Sequence of protein 2:
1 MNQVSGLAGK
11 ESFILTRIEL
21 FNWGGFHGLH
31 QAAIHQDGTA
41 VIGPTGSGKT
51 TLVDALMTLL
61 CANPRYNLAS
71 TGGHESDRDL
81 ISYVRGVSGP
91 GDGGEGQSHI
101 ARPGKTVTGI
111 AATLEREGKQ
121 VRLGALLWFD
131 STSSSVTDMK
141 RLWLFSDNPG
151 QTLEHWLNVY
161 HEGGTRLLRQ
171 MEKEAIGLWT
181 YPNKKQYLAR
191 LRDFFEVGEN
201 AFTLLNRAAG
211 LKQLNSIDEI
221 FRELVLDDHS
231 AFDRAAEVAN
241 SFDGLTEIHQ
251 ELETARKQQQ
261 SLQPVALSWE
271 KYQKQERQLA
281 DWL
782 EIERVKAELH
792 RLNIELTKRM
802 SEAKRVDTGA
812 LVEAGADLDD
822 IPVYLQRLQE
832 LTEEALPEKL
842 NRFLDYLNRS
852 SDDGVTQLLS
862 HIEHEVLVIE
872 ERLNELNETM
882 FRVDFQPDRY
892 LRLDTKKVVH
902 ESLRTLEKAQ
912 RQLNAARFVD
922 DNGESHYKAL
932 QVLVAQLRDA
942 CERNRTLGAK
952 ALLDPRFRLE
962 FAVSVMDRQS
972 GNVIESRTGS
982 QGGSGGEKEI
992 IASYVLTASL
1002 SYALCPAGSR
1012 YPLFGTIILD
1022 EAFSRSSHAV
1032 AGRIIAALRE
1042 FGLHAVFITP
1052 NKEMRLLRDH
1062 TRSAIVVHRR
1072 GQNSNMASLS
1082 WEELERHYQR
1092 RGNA

This data describes a binding interaction between two proteins.

Sequence of protein 1:
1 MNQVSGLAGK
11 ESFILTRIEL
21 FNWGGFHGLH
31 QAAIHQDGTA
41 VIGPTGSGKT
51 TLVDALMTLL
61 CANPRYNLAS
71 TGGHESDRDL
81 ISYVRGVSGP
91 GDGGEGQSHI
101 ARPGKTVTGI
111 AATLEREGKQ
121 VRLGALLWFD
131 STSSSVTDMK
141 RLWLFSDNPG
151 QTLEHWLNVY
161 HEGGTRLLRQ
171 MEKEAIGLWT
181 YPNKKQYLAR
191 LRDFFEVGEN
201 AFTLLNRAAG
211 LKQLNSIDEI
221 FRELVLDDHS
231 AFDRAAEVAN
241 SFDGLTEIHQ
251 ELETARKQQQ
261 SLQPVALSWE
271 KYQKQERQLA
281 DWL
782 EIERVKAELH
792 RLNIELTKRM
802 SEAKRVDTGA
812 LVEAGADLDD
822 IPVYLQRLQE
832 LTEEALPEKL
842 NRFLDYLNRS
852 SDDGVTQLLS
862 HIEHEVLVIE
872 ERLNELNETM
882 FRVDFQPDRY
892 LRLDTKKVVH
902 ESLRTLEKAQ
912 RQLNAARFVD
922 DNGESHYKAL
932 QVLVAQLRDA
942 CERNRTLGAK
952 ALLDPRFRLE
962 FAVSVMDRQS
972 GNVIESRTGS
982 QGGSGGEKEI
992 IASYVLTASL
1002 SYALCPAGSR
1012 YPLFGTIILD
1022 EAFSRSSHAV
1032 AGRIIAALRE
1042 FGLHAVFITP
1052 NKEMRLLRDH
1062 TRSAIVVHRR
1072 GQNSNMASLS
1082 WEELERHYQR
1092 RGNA

Contacts between the two chains:
Residue G983 in protein 1 is in contact with residue R78 in protein 2 (closest heavy-atom distance 3.4 Å).
Residue E988 in protein 1 is in contact with residue T45 in protein 2 (closest heavy-atom distance 3.5 Å).
Residue P90 in protein 1 is in contact with residue Q982 in protein 2 (closest heavy-atom distance 2.9 Å).
Residue D92 in protein 1 interacts with residue S981 in protein 2 (closest heavy-atom distance 2.6 Å).
Residue E1054 in protein 1 is in contact with residue K1053 in protein 2 (closest heavy-atom distance 3.4 Å).
Residue K989 in protein 1 is in contact with residue S70 in protein 2 (closest heavy-atom distance 3.4 Å).
Residue G93 in protein 1 contacts residue S981 in protein 2 (closest heavy-atom distance 3.8 Å).
Residue E976 in protein 1 is in contact with residue G91 in protein 2 (closest heavy-atom distance 3.7 Å).
Residue N215 in protein 1 interacts with residue H74 in protein 2 (closest heavy-atom distance 3.9 Å).
Residue K1053 in protein 1 contacts residue F1024 in protein 2 (closest heavy-atom distance 2.7 Å).
Residue T798 in protein 1 interacts with residue K799 in protein 2 (closest heavy-atom distance 3.4 Å).
Residue G984 in protein 1 contacts residue R78 in protein 2 (closest heavy-atom distance 3.1 Å).
Residue R1026 in protein 1 contacts residue K212 in protein 2 (closest heavy-atom distance 3.4 Å).
Residue I975 in protein 1 contacts residue D92 in protein 2 (closest heavy-atom distance 3.7 Å).
Residue R978 in protein 1 contacts residue P90 in protein 2 (closest heavy-atom distance 3.2 Å).
Residue G983 in protein 1 interacts with residue D77 in protein 2 (closest heavy-atom distance 2.6 Å).
Residue Q982 in protein 1 is in contact with residue D77 in protein 2 (closest heavy-atom distance 3.0 Å).
Residue D92 in protein 1 interacts with residue G980 in protein 2 (closest heavy-atom distance 3.0 Å).
Residue K799 in protein 1 interacts with residue A817 in protein 2 (closest heavy-atom distance 3.5 Å).
Residue S1028 in protein 1 contacts residue P44 in protein 2 (closest heavy-atom distance 3.3 Å).
Residue G91 in protein 1 interacts with residue Q982 in protein 2 (closest heavy-atom distance 3.4 Å).
Residue R1026 in protein 1 interacts with residue S70 in protein 2 (closest heavy-atom distance 2.9 Å).
Residue G91 in protein 1 contacts residue S981 in protein 2 (closest heavy-atom distance 3.5 Å).
Residue H791 in protein 1 interacts with residue H791 in protein 2 (closest heavy-atom distance 2.8 Å).
Residue E976 in protein 1 is in contact with residue P90 in protein 2 (closest heavy-atom distance 3.1 Å).
Residue N794 in protein 1 is in contact with residue I795 in protein 2 (closest heavy-atom distance 3.7 Å).
Residue N945 in protein 1 is in contact with residue R946 in protein 2 (closest heavy-atom distance 3.8 Å).
Residue G984 in protein 1 interacts with residue S70 in protein 2 (closest heavy-atom distance 3.7 Å).
Residue T45 in protein 1 is in contact with residue S985 in protein 2 (closest heavy-atom distance 3.0 Å).
Residue V974 in protein 1 is in contact with residue D92 in protein 2 (closest heavy-atom distance 2.6 Å).
Residue I795 in protein 1 contacts residue I795 in protein 2 (closest heavy-atom distance 3.2 Å).
Residue T45 in protein 1 interacts with residue G984 in protein 2 (closest heavy-atom distance 3.5 Å).
Residue K1053 in protein 1 interacts with residue E1054 in protein 2 (closest heavy-atom distance 2.3 Å).
Residue G984 in protein 1 is in contact with residue N67 in protein 2 (closest heavy-atom distance 2.9 Å).
Residue P90 in protein 1 interacts with residue S981 in protein 2 (closest heavy-atom distance 3.7 Å).
Residue N215 in protein 1 contacts residue T71 in protein 2 (closest heavy-atom distance 2.6 Å).
Residue G46 in protein 1 interacts with residue S985 in protein 2 (closest heavy-atom distance 3.4 Å).
Residue K799 in protein 1 contacts residue T798 in protein 2 (closest heavy-atom distance 3.6 Å).
Residue H791 in protein 1 is in contact with residue N794 in protein 2 (closest heavy-atom distance 3.1 Å).
Residue S1025 in protein 1 interacts with residue S1025 in protein 2 (closest heavy-atom distance 3.4 Å).
Residue S1028 in protein 1 contacts residue T45 in protein 2 (closest heavy-atom distance 2.8 Å).
Residue G986 in protein 1 contacts residue E1022 in protein 2 (closest heavy-atom distance 3.8 Å).
Residue S1025 in protein 1 contacts residue K1053 in protein 2 (closest heavy-atom distance 3.6 Å).
Residue S1027 in protein 1 interacts with residue K1053 in protein 2 (closest heavy-atom distance 3.0 Å).
Residue K989 in protein 1 interacts with residue D77 in protein 2 (closest heavy-atom distance 2.9 Å).
Residue R946 in protein 1 interacts with residue R946 in protein 2 (closest heavy-atom distance 2.9 Å).
Residue N794 in protein 1 interacts with residue H791 in protein 2 (closest heavy-atom distance 3.4 Å).
Residue R1026 in protein 1 is in contact with residue A69 in protein 2 (closest heavy-atom distance 3.4 Å).
Residue K1053 in protein 1 is in contact with residue S1027 in protein 2 (closest heavy-atom distance 3.2 Å).
Residue R1026 in protein 1 interacts with residue E1022 in protein 2 (closest heavy-atom distance 3.2 Å).
Residue S981 in protein 1 is in contact with residue P90 in protein 2 (closest heavy-atom distance 3.5 Å).
Residue S977 in protein 1 is in contact with residue G93 in protein 2 (closest heavy-atom distance 3.3 Å).
Residue S985 in protein 1 is in contact with residue T45 in protein 2 (closest heavy-atom distance 3.4 Å).
Residue S977 in protein 1 is in contact with residue D92 in protein 2 (closest heavy-atom distance 2.7 Å).
Residue T798 in protein 1 is in contact with residue I795 in protein 2 (closest heavy-atom distance 3.6 Å).
Residue E988 in protein 1 contacts residue G46 in protein 2 (closest heavy-atom distance 3.3 Å).
Residue E976 in protein 1 interacts with residue D92 in protein 2 (closest heavy-atom distance 3.6 Å).
Residue S977 in protein 1 contacts residue P90 in protein 2 (closest heavy-atom distance 3.2 Å).
Residue G987 in protein 1 is in contact with residue T45 in protein 2 (closest heavy-atom distance 3.4 Å).
Residue R806 in protein 1 interacts with residue R806 in protein 2 (closest heavy-atom distance 3.5 Å).